These two protein chains interact to form a complex.

Interface contacts:
Residue K141 in the second protein is in contact with residue K35 in the first protein (closest heavy-atom distance 3.6 Å).
Residue M134 in the second protein interacts with residue R107 in the first protein (closest heavy-atom distance 3.5 Å).
Residue A186 in the second protein is in contact with residue R8 in the first protein (closest heavy-atom distance 3.2 Å).
Residue A132 in the second protein interacts with residue R107 in the first protein (closest heavy-atom distance 3.5 Å).
Residue E188 in the second protein interacts with residue R8 in the first protein (closest heavy-atom distance 2.7 Å).
Residue M153 in the second protein interacts with residue S45 in the first protein (closest heavy-atom distance 3.6 Å).
Residue R140 in the second protein contacts residue Q34 in the first protein (closest heavy-atom distance 3.0 Å).
Residue E133 in the second protein interacts with residue L106 in the first protein (closest heavy-atom distance 4.2 Å).
Residue Q185 in the second protein contacts residue R7 in the first protein (closest heavy-atom distance 3.4 Å).
Residue Q558 in the second protein is in contact with residue Q110 in the first protein (closest heavy-atom distance 3.5 Å).
Residue K141 in the second protein contacts residue Q48 in the first protein (closest heavy-atom distance 3.4 Å).
Residue E133 in the second protein is in contact with residue D88 in the first protein (closest heavy-atom distance 3.0 Å).
Residue K141 in the second protein is in contact with residue A33 in the first protein (closest heavy-atom distance 3.5 Å).
Residue S147 in the second protein is in contact with residue D36 in the first protein (closest heavy-atom distance 4.0 Å).
Residue K141 in the second protein contacts residue S45 in the first protein (closest heavy-atom distance 3.8 Å).
Residue A132 in the second protein interacts with residue Q110 in the first protein (closest heavy-atom distance 2.8 Å).
Residue P263 in the second protein is in contact with residue R7 in the first protein (closest heavy-atom distance 3.2 Å).
Residue K555 in the second protein interacts with residue E113 in the first protein (closest heavy-atom distance 3.3 Å).
Residue K131 in the second protein interacts with residue L90 in the first protein (closest heavy-atom distance 4.0 Å).
Residue Q558 in the second protein contacts residue R107 in the first protein (closest heavy-atom distance 3.5 Å).
Residue P135 in the second protein is in contact with residue H56 in the first protein (closest heavy-atom distance 3.6 Å).
Residue N144 in the second protein contacts residue K35 in the first protein (closest heavy-atom distance 4.2 Å).
Residue Q185 in the second protein interacts with residue T6 in the first protein (closest heavy-atom distance 2.9 Å).
Residue Y128 in the second protein contacts residue N112 in the first protein (closest heavy-atom distance 3.1 Å).
Residue T129 in the second protein contacts residue K111 in the first protein (closest heavy-atom distance 4.2 Å).
Residue T129 in the second protein is in contact with residue Q110 in the first protein (closest heavy-atom distance 4.0 Å).
Residue Y251 in the second protein contacts residue I4 in the first protein (closest heavy-atom distance 3.1 Å).
Residue E188 in the second protein contacts residue R3 in the first protein (closest heavy-atom distance 2.6 Å).
Residue K141 in the second protein contacts residue I52 in the first protein (closest heavy-atom distance 3.2 Å).
Residue M134 in the second protein interacts with residue M53 in the first protein (closest heavy-atom distance 3.3 Å).
Residue K141 in the second protein interacts with residue Q34 in the first protein (closest heavy-atom distance 4.2 Å).
Residue E256 in the second protein contacts residue R31 in the first protein (closest heavy-atom distance 3.3 Å).
Residue P260 in the second protein is in contact with residue K5 in the first protein (closest heavy-atom distance 4.3 Å).
Residue K141 in the second protein interacts with residue L49 in the first protein (closest heavy-atom distance 3.6 Å).
Residue I142 in the second protein interacts with residue L49 in the first protein (closest heavy-atom distance 3.9 Å).
Residue R640 in the second protein interacts with residue I4 in the first protein (closest heavy-atom distance 3.6 Å).
Residue E137 in the second protein contacts residue A33 in the first protein (closest heavy-atom distance 3.5 Å).
Residue E252 in the second protein contacts residue Q34 in the first protein (closest heavy-atom distance 2.8 Å).
Residue S151 in the second protein interacts with residue K40 in the first protein (closest heavy-atom distance 4.2 Å).
Residue I255 in the second protein is in contact with residue I4 in the first protein (closest heavy-atom distance 4.2 Å).
Residue H138 in the second protein contacts residue M53 in the first protein (closest heavy-atom distance 3.4 Å).
Residue T145 in the second protein contacts residue S45 in the first protein (closest heavy-atom distance 3.7 Å).
Residue P260 in the second protein contacts residue I4 in the first protein (closest heavy-atom distance 3.7 Å).
Residue H138 in the second protein is in contact with residue L49 in the first protein (closest heavy-atom distance 3.6 Å).
Residue K131 in the second protein interacts with residue Q110 in the first protein (closest heavy-atom distance 3.5 Å).
Residue N144 in the second protein is in contact with residue D36 in the first protein (closest heavy-atom distance 3.0 Å).
Residue P130 in the second protein contacts residue Q110 in the first protein (closest heavy-atom distance 3.4 Å).
Residue E137 in the second protein is in contact with residue Q34 in the first protein (closest heavy-atom distance 3.4 Å).
Residue P135 in the second protein contacts residue M53 in the first protein (closest heavy-atom distance 3.8 Å).
Residue E188 in the second protein contacts residue K85 in the first protein (closest heavy-atom distance 3.4 Å).
Residue E137 in the second protein contacts residue L30 in the first protein (closest heavy-atom distance 3.2 Å).
Residue D262 in the second protein is in contact with residue R7 in the first protein (closest heavy-atom distance 4.2 Å).
Residue H138 in the second protein is in contact with residue R107 in the first protein (closest heavy-atom distance 3.6 Å).
Residue H138 in the second protein interacts with residue I52 in the first protein (closest heavy-atom distance 3.8 Å).
Residue N265 in the second protein interacts with residue R7 in the first protein (closest heavy-atom distance 4.1 Å).
Residue M153 in the second protein contacts residue A42 in the first protein (closest heavy-atom distance 3.8 Å).
Residue T561 in the second protein is in contact with residue K85 in the first protein (closest heavy-atom distance 3.3 Å).
Residue A132 in the second protein is in contact with residue L106 in the first protein (closest heavy-atom distance 3.5 Å).
Residue E137 in the second protein interacts with residue I52 in the first protein (closest heavy-atom distance 3.2 Å).
Residue E252 in the second protein contacts residue R31 in the first protein (closest heavy-atom distance 3.3 Å).

Sequence of the second protein:
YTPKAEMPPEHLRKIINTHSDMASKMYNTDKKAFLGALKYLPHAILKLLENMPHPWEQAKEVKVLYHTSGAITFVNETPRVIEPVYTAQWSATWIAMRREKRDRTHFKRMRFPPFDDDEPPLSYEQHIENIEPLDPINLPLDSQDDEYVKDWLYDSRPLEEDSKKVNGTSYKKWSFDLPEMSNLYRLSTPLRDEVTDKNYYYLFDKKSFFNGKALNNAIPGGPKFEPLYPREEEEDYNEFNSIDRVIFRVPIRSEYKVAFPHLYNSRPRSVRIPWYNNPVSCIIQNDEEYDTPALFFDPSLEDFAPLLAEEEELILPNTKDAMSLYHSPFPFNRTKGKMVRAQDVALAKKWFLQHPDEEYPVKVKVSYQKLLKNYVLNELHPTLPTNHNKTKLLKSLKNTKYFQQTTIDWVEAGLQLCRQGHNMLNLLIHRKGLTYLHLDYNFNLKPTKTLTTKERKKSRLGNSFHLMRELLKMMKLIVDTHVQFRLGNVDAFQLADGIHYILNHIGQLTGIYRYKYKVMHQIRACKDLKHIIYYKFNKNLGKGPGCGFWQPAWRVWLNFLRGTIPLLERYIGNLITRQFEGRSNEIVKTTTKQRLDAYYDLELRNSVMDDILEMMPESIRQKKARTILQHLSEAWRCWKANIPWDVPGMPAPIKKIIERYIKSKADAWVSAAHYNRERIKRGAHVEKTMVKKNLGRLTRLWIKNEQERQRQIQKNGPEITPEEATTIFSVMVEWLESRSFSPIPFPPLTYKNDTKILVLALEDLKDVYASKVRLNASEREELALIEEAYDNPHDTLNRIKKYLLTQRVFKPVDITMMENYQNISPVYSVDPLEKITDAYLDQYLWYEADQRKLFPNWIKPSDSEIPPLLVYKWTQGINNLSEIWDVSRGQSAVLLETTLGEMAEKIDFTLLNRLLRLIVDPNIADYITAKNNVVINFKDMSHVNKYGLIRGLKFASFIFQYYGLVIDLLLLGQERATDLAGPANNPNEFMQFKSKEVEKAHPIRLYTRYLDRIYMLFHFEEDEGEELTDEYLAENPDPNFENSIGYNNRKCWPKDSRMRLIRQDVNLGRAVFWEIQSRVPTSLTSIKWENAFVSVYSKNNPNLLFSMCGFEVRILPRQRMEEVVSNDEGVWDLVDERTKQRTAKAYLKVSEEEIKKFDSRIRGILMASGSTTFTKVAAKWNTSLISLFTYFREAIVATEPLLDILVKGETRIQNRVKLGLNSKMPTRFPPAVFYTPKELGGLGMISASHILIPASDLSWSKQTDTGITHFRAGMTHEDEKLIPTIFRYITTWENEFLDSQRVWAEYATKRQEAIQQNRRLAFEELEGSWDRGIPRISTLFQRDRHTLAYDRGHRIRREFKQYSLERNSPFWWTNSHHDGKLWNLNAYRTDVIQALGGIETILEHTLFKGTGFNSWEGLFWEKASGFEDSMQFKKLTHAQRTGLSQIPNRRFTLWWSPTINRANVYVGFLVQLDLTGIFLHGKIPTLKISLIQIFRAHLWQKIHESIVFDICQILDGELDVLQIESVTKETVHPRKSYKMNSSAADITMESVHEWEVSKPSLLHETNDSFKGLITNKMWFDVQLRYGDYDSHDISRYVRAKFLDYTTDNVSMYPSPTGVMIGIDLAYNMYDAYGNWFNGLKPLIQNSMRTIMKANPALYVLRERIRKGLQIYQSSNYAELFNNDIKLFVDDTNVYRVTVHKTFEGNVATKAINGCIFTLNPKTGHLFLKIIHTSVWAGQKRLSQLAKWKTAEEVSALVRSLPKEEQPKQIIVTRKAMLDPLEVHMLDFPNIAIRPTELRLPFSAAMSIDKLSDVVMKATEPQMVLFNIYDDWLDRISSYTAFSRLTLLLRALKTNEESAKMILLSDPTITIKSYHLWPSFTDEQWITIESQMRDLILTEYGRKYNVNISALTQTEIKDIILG

Sequence of the first protein:
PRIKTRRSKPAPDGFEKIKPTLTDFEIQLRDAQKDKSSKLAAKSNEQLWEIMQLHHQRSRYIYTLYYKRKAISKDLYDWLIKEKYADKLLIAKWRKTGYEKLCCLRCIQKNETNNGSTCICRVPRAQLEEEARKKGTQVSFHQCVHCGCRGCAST